These two protein chains interact to form a complex.

Contacts between the two chains:
Residue R23 in protein 2 contacts residue T15 in protein 1 (closest heavy-atom distance 4.1 Å).
Residue M57 in protein 2 interacts with residue F12 in protein 1 (closest heavy-atom distance 4.1 Å).
Residue M57 in protein 2 is in contact with residue T14 in protein 1 (closest heavy-atom distance 3.3 Å).
Residue Y46 in protein 2 is in contact with residue G9 in protein 1 (closest heavy-atom distance 4.0 Å).
Residue K16 in protein 2 contacts residue I6 in protein 1 (closest heavy-atom distance 3.7 Å).
Residue R23 in protein 2 interacts with residue K2 in protein 1 (closest heavy-atom distance 4.5 Å).
Residue Y46 in protein 2 interacts with residue P8 in protein 1 (closest heavy-atom distance 3.2 Å).
Residue L53 in protein 2 is in contact with residue A11 in protein 1 (closest heavy-atom distance 3.9 Å).
Residue L53 in protein 2 contacts residue F12 in protein 1 (closest heavy-atom distance 3.5 Å).
Residue R23 in protein 2 interacts with residue I4 in protein 1 (closest heavy-atom distance 4.4 Å).
Residue M57 in protein 2 interacts with residue T15 in protein 1 (closest heavy-atom distance 4.0 Å).
Residue R23 in protein 2 is in contact with residue A11 in protein 1 (closest heavy-atom distance 3.4 Å).
Residue L86 in protein 2 interacts with residue F12 in protein 1 (closest heavy-atom distance 4.8 Å).
Residue Y56 in protein 2 is in contact with residue F12 in protein 1 (closest heavy-atom distance 3.5 Å).
Residue E20 in protein 2 interacts with residue I4 in protein 1 (closest heavy-atom distance 3.6 Å).
Residue I48 in protein 2 is in contact with residue F12 in protein 1 (closest heavy-atom distance 3.6 Å).
Residue R23 in protein 2 contacts residue T14 in protein 1 (closest heavy-atom distance 2.9 Å).
Residue M57 in protein 2 contacts residue A11 in protein 1 (closest heavy-atom distance 3.2 Å).

Sequence of protein 2:
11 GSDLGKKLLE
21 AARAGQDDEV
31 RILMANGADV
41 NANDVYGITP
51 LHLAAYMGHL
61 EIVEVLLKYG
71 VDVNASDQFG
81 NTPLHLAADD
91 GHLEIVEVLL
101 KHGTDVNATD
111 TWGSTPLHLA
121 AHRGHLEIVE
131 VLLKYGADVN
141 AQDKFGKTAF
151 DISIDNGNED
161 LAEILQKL

Sequence of protein 1:
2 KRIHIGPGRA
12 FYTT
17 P